The following describes two proteins that form a bound complex.

Residue-level contacts at the interface:
Residue R228 in the first protein is in contact with residue S174 in the second protein (closest heavy-atom distance 3.3 Å).
Residue F230 in the first protein contacts residue I229 in the second protein (closest heavy-atom distance 3.5 Å).
Residue T163 in the first protein contacts residue N224 in the second protein (closest heavy-atom distance 3.9 Å).
Residue T163 in the first protein is in contact with residue F225 in the second protein (closest heavy-atom distance 4.0 Å).
Residue V232 in the first protein is in contact with residue F225 in the second protein (closest heavy-atom distance 3.9 Å).
Residue K330 in the first protein contacts residue Q171 in the second protein (closest heavy-atom distance 3.2 Å).
Residue A234 in the first protein contacts residue S174 in the second protein (closest heavy-atom distance 2.8 Å).
Residue G328 in the first protein interacts with residue V33 in the second protein (closest heavy-atom distance 3.8 Å).
Residue D271 in the first protein interacts with residue S174 in the second protein (closest heavy-atom distance 4.2 Å).
Residue S329 in the first protein contacts residue Q171 in the second protein (closest heavy-atom distance 3.4 Å).
Residue Q225 in the first protein contacts residue K141 in the second protein (closest heavy-atom distance 4.3 Å).
Residue L233 in the first protein is in contact with residue T175 in the second protein (closest heavy-atom distance 4.0 Å).
Residue K330 in the first protein interacts with residue V33 in the second protein (closest heavy-atom distance 4.2 Å).
Residue V232 in the first protein contacts residue S174 in the second protein (closest heavy-atom distance 3.5 Å).
Residue D275 in the first protein is in contact with residue H169 in the second protein (closest heavy-atom distance 3.0 Å).
Residue W224 in the first protein interacts with residue H137 in the second protein (closest heavy-atom distance 3.8 Å).
Residue K330 in the first protein is in contact with residue F31 in the second protein (closest heavy-atom distance 3.2 Å).
Residue R38 in the first protein contacts residue K173 in the second protein (closest heavy-atom distance 3.7 Å).
Residue V276 in the first protein interacts with residue H169 in the second protein (closest heavy-atom distance 4.1 Å).
Residue A234 in the first protein is in contact with residue K173 in the second protein (closest heavy-atom distance 4.1 Å).
Residue Q225 in the first protein contacts residue F31 in the second protein (closest heavy-atom distance 3.7 Å).
Residue R228 in the first protein contacts residue K173 in the second protein (closest heavy-atom distance 3.1 Å).
Residue W224 in the first protein contacts residue E143 in the second protein (closest heavy-atom distance 4.2 Å).
Residue Q225 in the first protein interacts with residue R138 in the second protein (closest heavy-atom distance 4.0 Å).
Residue Q225 in the first protein interacts with residue V176 in the second protein (closest heavy-atom distance 3.5 Å).
Residue H84 in the first protein interacts with residue T175 in the second protein (closest heavy-atom distance 4.0 Å).
Residue E162 in the first protein interacts with residue N224 in the second protein (closest heavy-atom distance 4.2 Å).
Residue G328 in the first protein is in contact with residue Q171 in the second protein (closest heavy-atom distance 4.0 Å).
Residue Q225 in the first protein contacts residue N30 in the second protein (closest heavy-atom distance 3.7 Å).
Residue W224 in the first protein contacts residue R138 in the second protein (closest heavy-atom distance 3.2 Å).
Residue Q225 in the first protein interacts with residue G177 in the second protein (closest heavy-atom distance 3.7 Å).
Residue M235 in the first protein interacts with residue S174 in the second protein (closest heavy-atom distance 3.8 Å).
Residue E162 in the first protein interacts with residue R226 in the second protein (closest heavy-atom distance 3.0 Å).
Residue W224 in the first protein contacts residue V176 in the second protein (closest heavy-atom distance 3.5 Å).
Residue T163 in the first protein contacts residue K223 in the second protein (closest heavy-atom distance 3.8 Å).
Residue V232 in the first protein interacts with residue V176 in the second protein (closest heavy-atom distance 3.0 Å).
Residue G231 in the first protein interacts with residue I182 in the second protein (closest heavy-atom distance 3.9 Å).
Residue D275 in the first protein is in contact with residue Q171 in the second protein (closest heavy-atom distance 3.1 Å).
Residue D185 in the first protein contacts residue S174 in the second protein (closest heavy-atom distance 4.0 Å).
Residue I222 in the first protein interacts with residue V186 in the second protein (closest heavy-atom distance 3.1 Å).
Residue H84 in the first protein is in contact with residue S174 in the second protein (closest heavy-atom distance 4.0 Å).
Residue K220 in the first protein is in contact with residue K189 in the second protein (closest heavy-atom distance 3.2 Å).
Residue Q223 in the first protein is in contact with residue R138 in the second protein (closest heavy-atom distance 3.7 Å).
Residue K330 in the first protein interacts with residue G32 in the second protein (closest heavy-atom distance 3.2 Å).
Residue F230 in the first protein interacts with residue L187 in the second protein (closest heavy-atom distance 3.8 Å).
Residue Q223 in the first protein contacts residue K164 in the second protein (closest heavy-atom distance 4.1 Å).
Residue Y243 in the first protein is in contact with residue F225 in the second protein (closest heavy-atom distance 3.6 Å).
Residue Q225 in the first protein is in contact with residue P172 in the second protein (closest heavy-atom distance 3.6 Å).
Residue R228 in the first protein is in contact with residue T175 in the second protein (closest heavy-atom distance 3.4 Å).
Residue Q225 in the first protein contacts residue E143 in the second protein (closest heavy-atom distance 3.0 Å).
Residue D331 in the first protein contacts residue Q171 in the second protein (closest heavy-atom distance 3.8 Å).
Residue L233 in the first protein is in contact with residue S174 in the second protein (closest heavy-atom distance 3.5 Å).
Residue R228 in the first protein interacts with residue V176 in the second protein (closest heavy-atom distance 3.2 Å).
Residue K220 in the first protein interacts with residue V186 in the second protein (closest heavy-atom distance 4.0 Å).
Residue R228 in the first protein is in contact with residue P172 in the second protein (closest heavy-atom distance 3.7 Å).
Residue V232 in the first protein is in contact with residue T175 in the second protein (closest heavy-atom distance 3.4 Å).
Residue K220 in the first protein is in contact with residue L187 in the second protein (closest heavy-atom distance 3.0 Å).
Residue G231 in the first protein is in contact with residue V176 in the second protein (closest heavy-atom distance 3.3 Å).
Residue W224 in the first protein contacts residue Y181 in the second protein (closest heavy-atom distance 3.6 Å).
Residue W224 in the first protein contacts residue I182 in the second protein (closest heavy-atom distance 3.6 Å).

Sequence of the first protein:
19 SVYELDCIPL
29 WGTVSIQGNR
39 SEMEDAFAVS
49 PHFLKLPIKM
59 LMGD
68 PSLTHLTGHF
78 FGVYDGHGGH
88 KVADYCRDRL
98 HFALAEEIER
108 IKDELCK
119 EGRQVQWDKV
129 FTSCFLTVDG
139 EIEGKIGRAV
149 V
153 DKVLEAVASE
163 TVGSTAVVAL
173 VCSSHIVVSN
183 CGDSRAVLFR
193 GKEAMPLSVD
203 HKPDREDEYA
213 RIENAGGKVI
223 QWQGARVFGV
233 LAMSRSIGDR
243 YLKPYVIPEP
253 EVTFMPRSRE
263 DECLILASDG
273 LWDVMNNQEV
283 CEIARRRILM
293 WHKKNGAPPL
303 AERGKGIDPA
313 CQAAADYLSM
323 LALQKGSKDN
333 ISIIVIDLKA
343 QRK

Sequence of the second protein:
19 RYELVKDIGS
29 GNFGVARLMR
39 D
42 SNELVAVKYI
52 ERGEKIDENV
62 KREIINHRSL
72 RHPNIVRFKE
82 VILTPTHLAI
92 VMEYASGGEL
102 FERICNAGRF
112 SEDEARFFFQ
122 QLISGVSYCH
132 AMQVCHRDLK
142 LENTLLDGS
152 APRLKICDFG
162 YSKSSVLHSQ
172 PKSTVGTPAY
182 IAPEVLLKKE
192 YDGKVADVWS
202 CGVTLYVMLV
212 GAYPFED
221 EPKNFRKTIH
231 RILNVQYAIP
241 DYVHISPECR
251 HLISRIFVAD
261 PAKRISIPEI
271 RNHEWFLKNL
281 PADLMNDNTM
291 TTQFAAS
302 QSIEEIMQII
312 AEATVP